Sequence of chain B:
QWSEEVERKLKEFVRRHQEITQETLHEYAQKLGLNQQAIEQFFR

This data describes a binding interaction between two proteins.

Sequence of chain A:
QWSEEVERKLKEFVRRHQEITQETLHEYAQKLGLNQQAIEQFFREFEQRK

Interface contacts:
Residue L12 in chain A contacts residue L12 in chain B (closest heavy-atom distance 3.5 Å).
Residue L12 in chain A is in contact with residue V8 in chain B (closest heavy-atom distance 3.9 Å).
Residue F15 in chain A is in contact with residue L12 in chain B (closest heavy-atom distance 3.9 Å).
Residue T23 in chain A interacts with residue H19 in chain B (closest heavy-atom distance 4.3 Å).
Residue H19 in chain A is in contact with residue V16 in chain B (closest heavy-atom distance 5.0 Å).
Residue V16 in chain A contacts residue F15 in chain B (closest heavy-atom distance 4.6 Å).
Residue Q3 in chain A is in contact with residue Q3 in chain B (closest heavy-atom distance 2.8 Å).
Residue V16 in chain A is in contact with residue L12 in chain B (closest heavy-atom distance 3.8 Å).
Residue F15 in chain A is in contact with residue F15 in chain B (closest heavy-atom distance 4.4 Å).
Residue H19 in chain A contacts residue F15 in chain B (closest heavy-atom distance 3.7 Å).
Residue Y30 in chain A is in contact with residue Y30 in chain B (closest heavy-atom distance 3.8 Å).
Residue F15 in chain A interacts with residue V16 in chain B (closest heavy-atom distance 3.9 Å).
Residue Q3 in chain A interacts with residue W4 in chain B (closest heavy-atom distance 4.7 Å).
Residue H19 in chain A contacts residue H19 in chain B (closest heavy-atom distance 3.5 Å).